Interface contacts:
Residue Y266 in protein 2 contacts residue A71 in protein 1 (closest heavy-atom distance 3.1 Å).
Residue Y266 in protein 2 is in contact with residue R70 in protein 1 (closest heavy-atom distance 3.4 Å).
Residue E186 in protein 2 is in contact with residue R108 in protein 1 (closest heavy-atom distance 2.5 Å).
Residue E154 in protein 2 is in contact with residue I106 in protein 1 (closest heavy-atom distance 3.0 Å).
Residue D259 in protein 2 is in contact with residue H250 in protein 1 (closest heavy-atom distance 2.9 Å).
Residue Y315 in protein 2 interacts with residue P50 in protein 1 (closest heavy-atom distance 3.0 Å).
Residue D259 in protein 2 contacts residue G248 in protein 1 (closest heavy-atom distance 3.1 Å).
Residue A256 in protein 2 is in contact with residue G248 in protein 1 (closest heavy-atom distance 3.0 Å).
Residue E154 in protein 2 interacts with residue R108 in protein 1 (closest heavy-atom distance 2.9 Å).
Residue W162 in protein 2 is in contact with residue T61 in protein 1 (closest heavy-atom distance 3.4 Å).
Residue S197 in protein 2 contacts residue C95 in protein 1 (closest heavy-atom distance 3.4 Å).
Residue E54 in protein 2 is in contact with residue H111 in protein 1 (closest heavy-atom distance 2.7 Å).
Residue G56 in protein 2 interacts with residue K45 in protein 1 (closest heavy-atom distance 3.4 Å).
Residue T158 in protein 2 contacts residue K105 in protein 1 (closest heavy-atom distance 3.3 Å).
Residue E313 in protein 2 is in contact with residue K47 in protein 1 (closest heavy-atom distance 3.0 Å).
Residue S95 in protein 2 interacts with residue K56 in protein 1 (closest heavy-atom distance 3.4 Å).
Residue Q93 in protein 2 interacts with residue V53 in protein 1 (closest heavy-atom distance 3.3 Å).
Residue E240 in protein 2 interacts with residue F101 in protein 1 (closest heavy-atom distance 2.8 Å).
Residue W162 in protein 2 contacts residue R96 in protein 1 (closest heavy-atom distance 3.1 Å).
Residue E17 in protein 2 interacts with residue R32 in protein 1 (closest heavy-atom distance 2.7 Å).
Residue D19 in protein 2 contacts residue R32 in protein 1 (closest heavy-atom distance 3.1 Å).
Residue Q93 in protein 2 interacts with residue R108 in protein 1 (closest heavy-atom distance 3.2 Å).
Residue E257 in protein 2 is in contact with residue L243 in protein 1 (closest heavy-atom distance 3.4 Å).
Residue D159 in protein 2 is in contact with residue K56 in protein 1 (closest heavy-atom distance 2.9 Å).
Residue E257 in protein 2 interacts with residue G249 in protein 1 (closest heavy-atom distance 3.4 Å).
Residue T158 in protein 2 is in contact with residue P103 in protein 1 (closest heavy-atom distance 3.1 Å).
Residue T158 in protein 2 is in contact with residue W66 in protein 1 (closest heavy-atom distance 3.4 Å).
Residue E16 in protein 2 contacts residue Q118 in protein 1 (closest heavy-atom distance 3.4 Å).
Residue R236 in protein 2 interacts with residue F101 in protein 1 (closest heavy-atom distance 3.4 Å).
Residue E54 in protein 2 is in contact with residue H38 in protein 1 (closest heavy-atom distance 2.4 Å).
Residue R319 in protein 2 is in contact with residue T68 in protein 1 (closest heavy-atom distance 3.1 Å).
Residue E257 in protein 2 is in contact with residue H40 in protein 1 (closest heavy-atom distance 3.4 Å).
Residue E54 in protein 2 contacts residue Q118 in protein 1 (closest heavy-atom distance 3.0 Å).
Residue S261 in protein 2 interacts with residue Y51 in protein 1 (closest heavy-atom distance 2.7 Å).
Residue D159 in protein 2 interacts with residue K105 in protein 1 (closest heavy-atom distance 2.9 Å).
Residue E316 in protein 2 interacts with residue K47 in protein 1 (closest heavy-atom distance 3.0 Å).
Residue S161 in protein 2 interacts with residue G92 in protein 1 (closest heavy-atom distance 3.4 Å).
Residue F228 in protein 2 interacts with residue H40 in protein 1 (closest heavy-atom distance 3.4 Å).
Residue E221 in protein 2 contacts residue N241 in protein 1 (closest heavy-atom distance 3.3 Å).
Residue D317 in protein 2 contacts residue T68 in protein 1 (closest heavy-atom distance 2.8 Å).
Residue R236 in protein 2 contacts residue A102 in protein 1 (closest heavy-atom distance 3.0 Å).
Residue W90 in protein 2 contacts residue H111 in protein 1 (closest heavy-atom distance 3.4 Å).
Residue E86 in protein 2 interacts with residue H111 in protein 1 (closest heavy-atom distance 3.3 Å).
Residue N193 in protein 2 is in contact with residue R99 in protein 1 (closest heavy-atom distance 2.7 Å).
Residue S197 in protein 2 interacts with residue R99 in protein 1 (closest heavy-atom distance 2.7 Å).
Residue S161 in protein 2 is in contact with residue R96 in protein 1 (closest heavy-atom distance 3.1 Å).
Residue E240 in protein 2 contacts residue R77 in protein 1 (closest heavy-atom distance 3.1 Å).
Residue R319 in protein 2 interacts with residue E64 in protein 1 (closest heavy-atom distance 2.9 Å).
Residue E313 in protein 2 interacts with residue K37 in protein 1 (closest heavy-atom distance 3.3 Å).
Residue L15 in protein 2 is in contact with residue Q118 in protein 1 (closest heavy-atom distance 3.1 Å).
Residue E17 in protein 2 interacts with residue F121 in protein 1 (closest heavy-atom distance 3.2 Å).
Residue R319 in protein 2 contacts residue W66 in protein 1 (closest heavy-atom distance 2.9 Å).
Residue Q93 in protein 2 interacts with residue W110 in protein 1 (closest heavy-atom distance 3.0 Å).
Residue E96 in protein 2 interacts with residue K56 in protein 1 (closest heavy-atom distance 3.4 Å).
Residue E154 in protein 2 interacts with residue T104 in protein 1 (closest heavy-atom distance 3.2 Å).
Residue D242 in protein 2 interacts with residue R77 in protein 1 (closest heavy-atom distance 2.5 Å).
Residue D317 in protein 2 interacts with residue G69 in protein 1 (closest heavy-atom distance 2.9 Å).
Residue E97 in protein 2 interacts with residue K56 in protein 1 (closest heavy-atom distance 3.1 Å).
Residue E240 in protein 2 is in contact with residue R74 in protein 1 (closest heavy-atom distance 2.9 Å).
Residue E154 in protein 2 contacts residue K105 in protein 1 (closest heavy-atom distance 3.4 Å).

Sequence of protein 1:
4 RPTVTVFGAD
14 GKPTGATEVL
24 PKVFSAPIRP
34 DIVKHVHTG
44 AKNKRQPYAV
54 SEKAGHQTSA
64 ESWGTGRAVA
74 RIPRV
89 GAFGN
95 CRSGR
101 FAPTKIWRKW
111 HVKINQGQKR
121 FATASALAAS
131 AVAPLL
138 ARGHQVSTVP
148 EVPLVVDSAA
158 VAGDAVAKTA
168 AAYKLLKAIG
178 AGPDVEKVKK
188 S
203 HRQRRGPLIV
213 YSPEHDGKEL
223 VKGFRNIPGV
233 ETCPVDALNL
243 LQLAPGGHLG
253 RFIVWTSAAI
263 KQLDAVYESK

The following describes two proteins that form a bound complex.

Sequence of protein 2:
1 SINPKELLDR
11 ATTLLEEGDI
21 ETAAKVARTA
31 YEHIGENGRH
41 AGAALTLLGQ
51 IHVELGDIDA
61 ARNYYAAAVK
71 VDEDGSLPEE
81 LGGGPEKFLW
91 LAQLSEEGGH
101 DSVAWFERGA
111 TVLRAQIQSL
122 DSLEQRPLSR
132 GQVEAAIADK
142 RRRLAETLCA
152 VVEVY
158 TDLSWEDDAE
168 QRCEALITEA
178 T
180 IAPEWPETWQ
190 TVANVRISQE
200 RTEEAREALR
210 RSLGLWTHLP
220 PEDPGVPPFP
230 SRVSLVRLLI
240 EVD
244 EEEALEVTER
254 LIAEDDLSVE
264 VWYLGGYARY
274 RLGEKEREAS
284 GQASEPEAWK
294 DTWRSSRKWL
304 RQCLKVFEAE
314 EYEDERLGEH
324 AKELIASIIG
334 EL